These two protein chains interact to form a complex.

Sequence of protein 1:
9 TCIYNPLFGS

Contacts between the two chains:
Residue K282 in protein 2 contacts residue S18 in protein 1 (closest heavy-atom distance 3.7 Å).
Residue R214 in protein 2 interacts with residue F16 in protein 1 (closest heavy-atom distance 3.4 Å).
Residue V210 in protein 2 contacts residue N13 in protein 1 (closest heavy-atom distance 2.9 Å).
Residue V275 in protein 2 interacts with residue P14 in protein 1 (closest heavy-atom distance 3.9 Å).
Residue L278 in protein 2 contacts residue L15 in protein 1 (closest heavy-atom distance 3.4 Å).
Residue T211 in protein 2 contacts residue S18 in protein 1 (closest heavy-atom distance 3.9 Å).
Residue R214 in protein 2 is in contact with residue I11 in protein 1 (closest heavy-atom distance 4.3 Å).
Residue L248 in protein 2 interacts with residue F16 in protein 1 (closest heavy-atom distance 4.0 Å).
Residue W216 in protein 2 contacts residue C10 in protein 1 (closest heavy-atom distance 4.0 Å).
Residue W216 in protein 2 interacts with residue N13 in protein 1 (closest heavy-atom distance 3.6 Å).
Residue M279 in protein 2 contacts residue P14 in protein 1 (closest heavy-atom distance 4.4 Å).
Residue L254 in protein 2 contacts residue F16 in protein 1 (closest heavy-atom distance 4.2 Å).
Residue R214 in protein 2 interacts with residue Y12 in protein 1 (closest heavy-atom distance 3.5 Å).
Residue V275 in protein 2 is in contact with residue N13 in protein 1 (closest heavy-atom distance 3.7 Å).
Residue W216 in protein 2 interacts with residue I11 in protein 1 (closest heavy-atom distance 3.5 Å).
Residue M279 in protein 2 is in contact with residue L15 in protein 1 (closest heavy-atom distance 3.4 Å).
Residue M213 in protein 2 contacts residue F16 in protein 1 (closest heavy-atom distance 3.5 Å).
Residue T211 in protein 2 is in contact with residue G17 in protein 1 (closest heavy-atom distance 3.0 Å).
Residue C215 in protein 2 is in contact with residue C10 in protein 1 (closest heavy-atom distance 3.4 Å).
Residue C215 in protein 2 contacts residue N13 in protein 1 (closest heavy-atom distance 4.2 Å).
Residue T211 in protein 2 is in contact with residue L15 in protein 1 (closest heavy-atom distance 4.1 Å).
Residue Q272 in protein 2 contacts residue I11 in protein 1 (closest heavy-atom distance 3.7 Å).
Residue V275 in protein 2 is in contact with residue L15 in protein 1 (closest heavy-atom distance 3.4 Å).
Residue C215 in protein 2 is in contact with residue Y12 in protein 1 (closest heavy-atom distance 4.0 Å).
Residue R217 in protein 2 contacts residue C10 in protein 1 (closest heavy-atom distance 4.3 Å).
Residue C215 in protein 2 contacts residue I11 in protein 1 (closest heavy-atom distance 3.0 Å).
Residue K282 in protein 2 interacts with residue L15 in protein 1 (closest heavy-atom distance 4.6 Å).
Residue T211 in protein 2 interacts with residue N13 in protein 1 (closest heavy-atom distance 4.7 Å).
Residue R212 in protein 2 is in contact with residue F16 in protein 1 (closest heavy-atom distance 3.7 Å).
Residue M213 in protein 2 is in contact with residue N13 in protein 1 (closest heavy-atom distance 2.8 Å).
Residue T211 in protein 2 is in contact with residue F16 in protein 1 (closest heavy-atom distance 3.5 Å).
Residue R214 in protein 2 interacts with residue N13 in protein 1 (closest heavy-atom distance 2.7 Å).
Residue W256 in protein 2 contacts residue C10 in protein 1 (closest heavy-atom distance 4.2 Å).

Sequence of protein 2:
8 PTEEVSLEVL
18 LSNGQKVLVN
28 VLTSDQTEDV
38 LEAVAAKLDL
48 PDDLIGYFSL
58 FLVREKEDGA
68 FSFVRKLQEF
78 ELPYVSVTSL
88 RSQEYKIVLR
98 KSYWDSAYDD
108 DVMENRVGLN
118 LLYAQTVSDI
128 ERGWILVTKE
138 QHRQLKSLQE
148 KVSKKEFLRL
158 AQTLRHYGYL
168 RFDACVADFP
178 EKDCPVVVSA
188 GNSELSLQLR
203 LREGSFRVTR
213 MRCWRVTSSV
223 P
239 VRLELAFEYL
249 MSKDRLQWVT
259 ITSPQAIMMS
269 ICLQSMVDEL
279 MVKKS